Sequence of chain B:
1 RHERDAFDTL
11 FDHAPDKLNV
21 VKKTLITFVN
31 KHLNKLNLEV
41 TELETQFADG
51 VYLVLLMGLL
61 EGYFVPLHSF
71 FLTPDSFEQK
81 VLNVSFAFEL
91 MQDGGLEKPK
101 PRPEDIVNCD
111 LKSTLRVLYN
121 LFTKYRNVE

These two protein chains interact to form a complex.

Sequence of chain A:
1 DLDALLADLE

Residue-level contacts at the interface:
Residue Y119 in chain B contacts residue L5 in chain A (closest heavy-atom distance 3.5 Å).
Residue A6 in chain B contacts residue D1 in chain A (closest heavy-atom distance 2.9 Å).
Residue T9 in chain B contacts residue L2 in chain A (closest heavy-atom distance 3.5 Å).
Residue L10 in chain B interacts with residue L2 in chain A (closest heavy-atom distance 3.2 Å).
Residue Y119 in chain B contacts residue D1 in chain A (closest heavy-atom distance 4.2 Å).
Residue D5 in chain B contacts residue D1 in chain A (closest heavy-atom distance 4.9 Å).
Residue V21 in chain B interacts with residue L5 in chain A (closest heavy-atom distance 4.6 Å).
Residue K17 in chain B is in contact with residue L6 in chain A (closest heavy-atom distance 3.8 Å).
Residue L10 in chain B interacts with residue L5 in chain A (closest heavy-atom distance 4.0 Å).
Residue H13 in chain B is in contact with residue L2 in chain A (closest heavy-atom distance 4.9 Å).
Residue V20 in chain B contacts residue L9 in chain A (closest heavy-atom distance 4.7 Å).
Residue A14 in chain B contacts residue L2 in chain A (closest heavy-atom distance 3.8 Å).
Residue T24 in chain B contacts residue L9 in chain A (closest heavy-atom distance 3.2 Å).
Residue K17 in chain B interacts with residue L2 in chain A (closest heavy-atom distance 4.3 Å).
Residue R126 in chain B is in contact with residue D8 in chain A (closest heavy-atom distance 3.3 Å).